This data describes a binding interaction between two proteins.

Sequence of protein 1:
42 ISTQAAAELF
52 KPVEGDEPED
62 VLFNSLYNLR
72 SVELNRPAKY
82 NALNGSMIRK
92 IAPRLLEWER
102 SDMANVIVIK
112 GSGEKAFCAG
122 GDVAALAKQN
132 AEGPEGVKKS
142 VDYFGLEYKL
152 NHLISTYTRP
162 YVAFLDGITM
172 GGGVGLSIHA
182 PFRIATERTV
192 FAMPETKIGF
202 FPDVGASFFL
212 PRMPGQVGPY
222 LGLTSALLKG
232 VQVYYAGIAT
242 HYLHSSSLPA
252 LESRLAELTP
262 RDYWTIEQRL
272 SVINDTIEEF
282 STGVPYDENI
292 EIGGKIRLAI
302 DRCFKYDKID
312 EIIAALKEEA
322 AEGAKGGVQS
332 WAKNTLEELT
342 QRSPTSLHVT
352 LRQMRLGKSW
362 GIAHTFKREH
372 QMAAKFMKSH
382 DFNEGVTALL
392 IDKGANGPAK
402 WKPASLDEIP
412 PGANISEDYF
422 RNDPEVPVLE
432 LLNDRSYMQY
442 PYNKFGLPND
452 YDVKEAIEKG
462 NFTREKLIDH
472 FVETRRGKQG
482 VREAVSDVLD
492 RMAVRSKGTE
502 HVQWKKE

Sequence of protein 2:
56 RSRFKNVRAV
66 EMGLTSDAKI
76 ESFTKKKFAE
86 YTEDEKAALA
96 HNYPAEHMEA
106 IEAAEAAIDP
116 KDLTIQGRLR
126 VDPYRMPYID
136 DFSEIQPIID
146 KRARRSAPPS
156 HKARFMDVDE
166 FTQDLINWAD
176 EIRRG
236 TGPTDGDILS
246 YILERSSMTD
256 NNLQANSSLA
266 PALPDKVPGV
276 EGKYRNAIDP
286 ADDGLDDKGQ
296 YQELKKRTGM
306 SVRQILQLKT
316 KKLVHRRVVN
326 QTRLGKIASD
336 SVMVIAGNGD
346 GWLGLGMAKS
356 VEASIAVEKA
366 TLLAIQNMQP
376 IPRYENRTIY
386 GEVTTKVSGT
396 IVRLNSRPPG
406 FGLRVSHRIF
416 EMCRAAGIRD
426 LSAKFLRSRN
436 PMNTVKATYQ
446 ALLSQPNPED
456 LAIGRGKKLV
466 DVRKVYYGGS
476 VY

Contacts between the two chains:
Residue M104 in protein 1 is in contact with residue A457 in protein 2 (closest heavy-atom distance 4.1 Å).
Residue M104 in protein 1 is in contact with residue K463 in protein 2 (closest heavy-atom distance 3.7 Å).
Residue M104 in protein 1 contacts residue I458 in protein 2 (closest heavy-atom distance 4.6 Å).
Residue Y68 in protein 1 contacts residue G459 in protein 2 (closest heavy-atom distance 4.1 Å).
Residue M104 in protein 1 contacts residue K462 in protein 2 (closest heavy-atom distance 3.6 Å).
Residue N69 in protein 1 interacts with residue I458 in protein 2 (closest heavy-atom distance 4.1 Å).
Residue R71 in protein 1 interacts with residue G461 in protein 2 (closest heavy-atom distance 4.9 Å).
Residue T260 in protein 1 interacts with residue I458 in protein 2 (closest heavy-atom distance 4.0 Å).
Residue M104 in protein 1 is in contact with residue G461 in protein 2 (closest heavy-atom distance 3.6 Å).
Residue Y68 in protein 1 interacts with residue I458 in protein 2 (closest heavy-atom distance 3.7 Å).